Sequence of protein 2:
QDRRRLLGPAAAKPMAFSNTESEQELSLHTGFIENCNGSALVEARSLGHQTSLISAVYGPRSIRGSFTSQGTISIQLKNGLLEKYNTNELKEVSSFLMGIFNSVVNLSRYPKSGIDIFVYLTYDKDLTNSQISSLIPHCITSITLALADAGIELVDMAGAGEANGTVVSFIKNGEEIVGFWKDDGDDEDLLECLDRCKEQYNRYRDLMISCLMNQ

Contacts between the two chains:
Residue A59 in protein 1 contacts residue R6 in protein 2 (closest heavy-atom distance 3.6 Å).
Residue T61 in protein 1 is in contact with residue R6 in protein 2 (closest heavy-atom distance 4.8 Å).
Residue T60 in protein 1 interacts with residue R6 in protein 2 (closest heavy-atom distance 3.7 Å).

Sequence of protein 1:
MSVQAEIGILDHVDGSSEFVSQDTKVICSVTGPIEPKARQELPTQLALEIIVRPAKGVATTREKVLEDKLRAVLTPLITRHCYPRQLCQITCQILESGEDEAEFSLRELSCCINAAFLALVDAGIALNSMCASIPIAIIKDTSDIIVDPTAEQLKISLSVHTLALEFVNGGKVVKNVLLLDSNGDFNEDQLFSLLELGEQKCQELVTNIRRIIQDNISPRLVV

These two protein chains interact to form a complex.